Interface contacts:
Residue E168 in the second protein is in contact with residue P478 in the first protein (closest heavy-atom distance 3.2 Å).
Residue N192 in the second protein interacts with residue W485 in the first protein (closest heavy-atom distance 3.4 Å).
Residue K169 in the second protein interacts with residue Q469 in the first protein (closest heavy-atom distance 3.4 Å).
Residue R121 in the second protein interacts with residue G461 in the first protein (closest heavy-atom distance 3.5 Å).
Residue N150 in the second protein interacts with residue I479 in the first protein (closest heavy-atom distance 4.0 Å).
Residue V191 in the second protein is in contact with residue W485 in the first protein (closest heavy-atom distance 3.5 Å).
Residue L167 in the second protein contacts residue I472 in the first protein (closest heavy-atom distance 3.6 Å).
Residue E168 in the second protein interacts with residue I479 in the first protein (closest heavy-atom distance 3.9 Å).
Residue G170 in the second protein interacts with residue I472 in the first protein (closest heavy-atom distance 3.3 Å).
Residue V215 in the second protein contacts residue L497 in the first protein (closest heavy-atom distance 3.8 Å).
Residue G170 in the second protein interacts with residue Q469 in the first protein (closest heavy-atom distance 3.3 Å).
Residue V149 in the second protein interacts with residue Y483 in the first protein (closest heavy-atom distance 3.6 Å).
Residue Y133 in the second protein is in contact with residue Q469 in the first protein (closest heavy-atom distance 2.6 Å).
Residue L107 in the second protein is in contact with residue Y475 in the first protein (closest heavy-atom distance 3.6 Å).
Residue L107 in the second protein contacts residue E476 in the first protein (closest heavy-atom distance 3.2 Å).
Residue V149 in the second protein is in contact with residue I479 in the first protein (closest heavy-atom distance 3.3 Å).
Residue V191 in the second protein contacts residue K484 in the first protein (closest heavy-atom distance 3.6 Å).
Residue E168 in the second protein contacts residue A477 in the first protein (closest heavy-atom distance 3.2 Å).
Residue C151 in the second protein contacts residue E476 in the first protein (closest heavy-atom distance 3.1 Å).
Residue R171 in the second protein contacts residue Y466 in the first protein (closest heavy-atom distance 3.7 Å).
Residue C151 in the second protein interacts with residue I479 in the first protein (closest heavy-atom distance 3.4 Å).
Residue R210 in the second protein contacts residue D487 in the first protein (closest heavy-atom distance 2.8 Å).
Residue R171 in the second protein interacts with residue S467 in the first protein (closest heavy-atom distance 3.2 Å).
Residue L257 in the second protein contacts residue F493 in the first protein (closest heavy-atom distance 3.5 Å).
Residue P175 in the second protein interacts with residue Y466 in the first protein (closest heavy-atom distance 3.2 Å).
Residue N127 in the second protein interacts with residue Y475 in the first protein (closest heavy-atom distance 3.8 Å).
Residue P138 in the second protein interacts with residue L464 in the first protein (closest heavy-atom distance 3.6 Å).
Residue K113 in the second protein is in contact with residue Y475 in the first protein (closest heavy-atom distance 3.2 Å).
Residue V149 in the second protein contacts residue T480 in the first protein (closest heavy-atom distance 3.4 Å).
Residue E168 in the second protein interacts with residue E476 in the first protein (closest heavy-atom distance 4.0 Å).
Residue P138 in the second protein contacts residue G461 in the first protein (closest heavy-atom distance 3.2 Å).
Residue V149 in the second protein contacts residue G482 in the first protein (closest heavy-atom distance 3.3 Å).
Residue Y133 in the second protein interacts with residue I472 in the first protein (closest heavy-atom distance 3.4 Å).
Residue L257 in the second protein contacts residue L498 in the first protein (closest heavy-atom distance 3.3 Å).
Residue R258 in the second protein contacts residue L498 in the first protein (closest heavy-atom distance 3.3 Å).
Residue T259 in the second protein contacts residue L498 in the first protein (closest heavy-atom distance 3.3 Å).
Residue L167 in the second protein is in contact with residue Y475 in the first protein (closest heavy-atom distance 3.8 Å).
Residue F125 in the second protein is in contact with residue Y475 in the first protein (closest heavy-atom distance 4.0 Å).
Residue S260 in the second protein interacts with residue L498 in the first protein (closest heavy-atom distance 3.3 Å).
Residue E168 in the second protein is in contact with residue A473 in the first protein (closest heavy-atom distance 2.9 Å).
Residue V149 in the second protein is in contact with residue S481 in the first protein (closest heavy-atom distance 3.8 Å).
Residue L218 in the second protein contacts residue L498 in the first protein (closest heavy-atom distance 3.7 Å).
Residue Y133 in the second protein is in contact with residue P471 in the first protein (closest heavy-atom distance 3.5 Å).
Residue P138 in the second protein interacts with residue R462 in the first protein (closest heavy-atom distance 3.2 Å).
Residue L167 in the second protein is in contact with residue E476 in the first protein (closest heavy-atom distance 3.8 Å).
Residue R171 in the second protein interacts with residue V468 in the first protein (closest heavy-atom distance 3.4 Å).
Residue E190 in the second protein is in contact with residue K484 in the first protein (closest heavy-atom distance 2.4 Å).
Residue K169 in the second protein contacts residue I472 in the first protein (closest heavy-atom distance 3.7 Å).
Residue L167 in the second protein is in contact with residue A477 in the first protein (closest heavy-atom distance 3.5 Å).
Residue N192 in the second protein interacts with residue F494 in the first protein (closest heavy-atom distance 3.2 Å).
Residue Y146 in the second protein interacts with residue E476 in the first protein (closest heavy-atom distance 4.0 Å).
Residue R210 in the second protein interacts with residue D491 in the first protein (closest heavy-atom distance 3.6 Å).
Residue K148 in the second protein is in contact with residue I479 in the first protein (closest heavy-atom distance 3.2 Å).
Residue Y146 in the second protein contacts residue I479 in the first protein (closest heavy-atom distance 3.1 Å).
Residue K169 in the second protein is in contact with residue A473 in the first protein (closest heavy-atom distance 4.0 Å).
Residue F125 in the second protein contacts residue I472 in the first protein (closest heavy-atom distance 3.8 Å).
Residue L167 in the second protein interacts with residue A473 in the first protein (closest heavy-atom distance 2.9 Å).
Residue L257 in the second protein is in contact with residue L497 in the first protein (closest heavy-atom distance 4.0 Å).
Residue F172 in the second protein interacts with residue Y466 in the first protein (closest heavy-atom distance 3.2 Å).
Residue R136 in the second protein is in contact with residue K460 in the first protein (closest heavy-atom distance 3.4 Å).

Sequence of the first protein:
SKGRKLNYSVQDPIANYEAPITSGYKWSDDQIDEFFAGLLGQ

The following describes two proteins that form a bound complex.

Sequence of the second protein:
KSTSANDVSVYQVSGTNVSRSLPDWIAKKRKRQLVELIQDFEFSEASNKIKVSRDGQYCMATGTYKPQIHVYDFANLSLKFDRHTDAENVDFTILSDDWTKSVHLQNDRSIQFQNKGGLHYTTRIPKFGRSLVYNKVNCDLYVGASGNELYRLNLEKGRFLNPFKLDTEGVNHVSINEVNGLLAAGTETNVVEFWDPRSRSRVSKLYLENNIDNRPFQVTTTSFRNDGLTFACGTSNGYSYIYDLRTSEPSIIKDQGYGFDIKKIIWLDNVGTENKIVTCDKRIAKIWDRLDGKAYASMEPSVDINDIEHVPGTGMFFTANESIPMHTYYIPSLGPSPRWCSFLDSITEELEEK